Sequence of protein 2:
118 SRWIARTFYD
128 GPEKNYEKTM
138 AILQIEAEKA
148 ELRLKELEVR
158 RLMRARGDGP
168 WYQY

Interface contacts:
Residue Q147 in protein 1 is in contact with residue Y171 in protein 2 (closest heavy-atom distance 4.2 Å).

Sequence of protein 1:
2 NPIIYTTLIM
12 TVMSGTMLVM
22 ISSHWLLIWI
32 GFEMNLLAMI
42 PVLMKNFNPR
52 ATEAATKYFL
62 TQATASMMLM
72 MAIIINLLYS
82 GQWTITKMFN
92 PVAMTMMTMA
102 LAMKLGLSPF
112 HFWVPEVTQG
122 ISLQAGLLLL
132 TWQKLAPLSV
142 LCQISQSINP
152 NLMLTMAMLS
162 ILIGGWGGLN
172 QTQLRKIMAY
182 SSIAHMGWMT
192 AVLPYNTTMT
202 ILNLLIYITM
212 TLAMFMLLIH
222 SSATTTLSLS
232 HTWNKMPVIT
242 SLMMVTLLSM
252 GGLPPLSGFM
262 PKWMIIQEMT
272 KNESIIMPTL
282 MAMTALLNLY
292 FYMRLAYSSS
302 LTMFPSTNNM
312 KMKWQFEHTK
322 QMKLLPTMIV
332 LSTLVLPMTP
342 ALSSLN

This data describes a binding interaction between two proteins.